Sequence of chain A:
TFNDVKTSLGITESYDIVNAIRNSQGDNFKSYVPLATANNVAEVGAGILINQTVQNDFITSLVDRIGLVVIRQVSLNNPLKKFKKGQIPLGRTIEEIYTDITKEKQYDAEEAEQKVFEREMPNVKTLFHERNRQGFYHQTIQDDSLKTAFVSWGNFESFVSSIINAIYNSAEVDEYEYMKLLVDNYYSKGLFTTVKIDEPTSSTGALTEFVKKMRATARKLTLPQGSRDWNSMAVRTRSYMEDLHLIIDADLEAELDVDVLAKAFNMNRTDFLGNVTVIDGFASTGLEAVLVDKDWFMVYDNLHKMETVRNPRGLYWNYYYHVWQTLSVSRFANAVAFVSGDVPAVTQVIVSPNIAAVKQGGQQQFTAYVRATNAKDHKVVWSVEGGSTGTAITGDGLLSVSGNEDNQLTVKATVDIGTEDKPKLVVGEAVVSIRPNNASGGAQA

Interface contacts:
Residue G393 in chain A contacts residue A15 in chain B (closest heavy-atom distance 4.0 Å).
Residue I396 in chain A interacts with residue L107 in chain B (closest heavy-atom distance 3.1 Å).
Residue G445 in chain A is in contact with residue T53 in chain B (closest heavy-atom distance 3.0 Å).
Residue A446 in chain A is in contact with residue L19 in chain B (closest heavy-atom distance 3.0 Å).
Residue A448 in chain A interacts with residue L60 in chain B (closest heavy-atom distance 3.3 Å).
Residue A446 in chain A interacts with residue V44 in chain B (closest heavy-atom distance 4.1 Å).
Residue A448 in chain A contacts residue W63 in chain B (closest heavy-atom distance 3.7 Å).
Residue I396 in chain A interacts with residue Q106 in chain B (closest heavy-atom distance 3.7 Å).
Residue S403 in chain A is in contact with residue Y16 in chain B (closest heavy-atom distance 2.4 Å).
Residue N407 in chain A contacts residue D46 in chain B (closest heavy-atom distance 3.1 Å).
Residue G445 in chain A is in contact with residue Q54 in chain B (closest heavy-atom distance 3.0 Å).
Residue G445 in chain A contacts residue Y41 in chain B (closest heavy-atom distance 2.8 Å).
Residue N441 in chain A interacts with residue K45 in chain B (closest heavy-atom distance 3.9 Å).
Residue A446 in chain A contacts residue I30 in chain B (closest heavy-atom distance 4.2 Å).
Residue S405 in chain A contacts residue Y16 in chain B (closest heavy-atom distance 4.0 Å).
Residue G398 in chain A is in contact with residue L107 in chain B (closest heavy-atom distance 3.5 Å).
Residue G393 in chain A is in contact with residue D46 in chain B (closest heavy-atom distance 2.6 Å).
Residue Q447 in chain A contacts residue V55 in chain B (closest heavy-atom distance 4.3 Å).
Residue G398 in chain A contacts residue E101 in chain B (closest heavy-atom distance 4.0 Å).
Residue T397 in chain A interacts with residue L107 in chain B (closest heavy-atom distance 3.7 Å).
Residue K382 in chain A interacts with residue E101 in chain B (closest heavy-atom distance 2.0 Å).
Residue T394 in chain A contacts residue A15 in chain B (closest heavy-atom distance 4.3 Å).
Residue G444 in chain A contacts residue N56 in chain B (closest heavy-atom distance 4.0 Å).
Residue A448 in chain A is in contact with residue M57 in chain B (closest heavy-atom distance 3.7 Å).
Residue S443 in chain A interacts with residue K45 in chain B (closest heavy-atom distance 3.0 Å).
Residue G444 in chain A contacts residue T53 in chain B (closest heavy-atom distance 3.8 Å).
Residue V404 in chain A contacts residue Y16 in chain B (closest heavy-atom distance 3.5 Å).
Residue G444 in chain A contacts residue Q54 in chain B (closest heavy-atom distance 4.0 Å).
Residue Q447 in chain A contacts residue Y41 in chain B (closest heavy-atom distance 0.8 Å).
Residue A446 in chain A interacts with residue A43 in chain B (closest heavy-atom distance 3.8 Å).
Residue G444 in chain A contacts residue K45 in chain B (closest heavy-atom distance 2.9 Å).
Residue A395 in chain A contacts residue L107 in chain B (closest heavy-atom distance 3.9 Å).
Residue A448 in chain A contacts residue Y58 in chain B (closest heavy-atom distance 2.6 Å).
Residue G445 in chain A interacts with residue K45 in chain B (closest heavy-atom distance 4.1 Å).
Residue A446 in chain A contacts residue V55 in chain B (closest heavy-atom distance 3.2 Å).
Residue N407 in chain A is in contact with residue K45 in chain B (closest heavy-atom distance 4.1 Å).
Residue G398 in chain A contacts residue Q106 in chain B (closest heavy-atom distance 3.4 Å).
Residue Q447 in chain A interacts with residue V42 in chain B (closest heavy-atom distance 2.5 Å).
Residue S405 in chain A is in contact with residue A15 in chain B (closest heavy-atom distance 4.0 Å).
Residue G445 in chain A is in contact with residue V44 in chain B (closest heavy-atom distance 2.8 Å).
Residue Q447 in chain A is in contact with residue V44 in chain B (closest heavy-atom distance 2.7 Å).
Residue G406 in chain A contacts residue K45 in chain B (closest heavy-atom distance 3.0 Å).
Residue G406 in chain A interacts with residue V44 in chain B (closest heavy-atom distance 3.6 Å).
Residue T394 in chain A contacts residue Y16 in chain B (closest heavy-atom distance 4.1 Å).
Residue Q447 in chain A is in contact with residue L60 in chain B (closest heavy-atom distance 4.2 Å).
Residue K382 in chain A interacts with residue Q103 in chain B (closest heavy-atom distance 3.0 Å).
Residue A446 in chain A interacts with residue Q54 in chain B (closest heavy-atom distance 3.3 Å).
Residue A395 in chain A interacts with residue Y16 in chain B (closest heavy-atom distance 3.9 Å).
Residue W385 in chain A is in contact with residue Q106 in chain B (closest heavy-atom distance 3.2 Å).
Residue A446 in chain A contacts residue N56 in chain B (closest heavy-atom distance 3.4 Å).
Residue Q366 in chain A contacts residue Q64 in chain B (closest heavy-atom distance 3.3 Å).
Residue A448 in chain A is in contact with residue N56 in chain B (closest heavy-atom distance 3.2 Å).
Residue V384 in chain A contacts residue Q106 in chain B (closest heavy-atom distance 4.0 Å).
Residue Q447 in chain A contacts residue N56 in chain B (closest heavy-atom distance 3.9 Å).
Residue S403 in chain A interacts with residue L107 in chain B (closest heavy-atom distance 3.8 Å).
Residue A395 in chain A interacts with residue I66 in chain B (closest heavy-atom distance 3.7 Å).
Residue A448 in chain A is in contact with residue Y41 in chain B (closest heavy-atom distance 2.5 Å).
Residue A446 in chain A is in contact with residue V42 in chain B (closest heavy-atom distance 3.2 Å).
Residue A446 in chain A interacts with residue Y41 in chain B (closest heavy-atom distance 0.9 Å).
Residue T392 in chain A contacts residue D46 in chain B (closest heavy-atom distance 2.4 Å).

This data describes a binding interaction between two proteins.

Sequence of chain B:
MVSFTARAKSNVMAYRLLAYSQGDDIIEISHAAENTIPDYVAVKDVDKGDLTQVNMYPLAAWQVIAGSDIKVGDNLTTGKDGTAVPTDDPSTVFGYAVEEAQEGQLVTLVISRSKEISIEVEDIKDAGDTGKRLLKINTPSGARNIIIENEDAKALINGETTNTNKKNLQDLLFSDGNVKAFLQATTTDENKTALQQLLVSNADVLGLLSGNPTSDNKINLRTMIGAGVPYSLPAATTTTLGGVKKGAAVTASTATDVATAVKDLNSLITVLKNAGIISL